Residue-level contacts at the interface:
Residue K1297 in protein 1 contacts residue R54 in protein 2 (closest heavy-atom distance 4.8 Å).

Sequence of protein 1:
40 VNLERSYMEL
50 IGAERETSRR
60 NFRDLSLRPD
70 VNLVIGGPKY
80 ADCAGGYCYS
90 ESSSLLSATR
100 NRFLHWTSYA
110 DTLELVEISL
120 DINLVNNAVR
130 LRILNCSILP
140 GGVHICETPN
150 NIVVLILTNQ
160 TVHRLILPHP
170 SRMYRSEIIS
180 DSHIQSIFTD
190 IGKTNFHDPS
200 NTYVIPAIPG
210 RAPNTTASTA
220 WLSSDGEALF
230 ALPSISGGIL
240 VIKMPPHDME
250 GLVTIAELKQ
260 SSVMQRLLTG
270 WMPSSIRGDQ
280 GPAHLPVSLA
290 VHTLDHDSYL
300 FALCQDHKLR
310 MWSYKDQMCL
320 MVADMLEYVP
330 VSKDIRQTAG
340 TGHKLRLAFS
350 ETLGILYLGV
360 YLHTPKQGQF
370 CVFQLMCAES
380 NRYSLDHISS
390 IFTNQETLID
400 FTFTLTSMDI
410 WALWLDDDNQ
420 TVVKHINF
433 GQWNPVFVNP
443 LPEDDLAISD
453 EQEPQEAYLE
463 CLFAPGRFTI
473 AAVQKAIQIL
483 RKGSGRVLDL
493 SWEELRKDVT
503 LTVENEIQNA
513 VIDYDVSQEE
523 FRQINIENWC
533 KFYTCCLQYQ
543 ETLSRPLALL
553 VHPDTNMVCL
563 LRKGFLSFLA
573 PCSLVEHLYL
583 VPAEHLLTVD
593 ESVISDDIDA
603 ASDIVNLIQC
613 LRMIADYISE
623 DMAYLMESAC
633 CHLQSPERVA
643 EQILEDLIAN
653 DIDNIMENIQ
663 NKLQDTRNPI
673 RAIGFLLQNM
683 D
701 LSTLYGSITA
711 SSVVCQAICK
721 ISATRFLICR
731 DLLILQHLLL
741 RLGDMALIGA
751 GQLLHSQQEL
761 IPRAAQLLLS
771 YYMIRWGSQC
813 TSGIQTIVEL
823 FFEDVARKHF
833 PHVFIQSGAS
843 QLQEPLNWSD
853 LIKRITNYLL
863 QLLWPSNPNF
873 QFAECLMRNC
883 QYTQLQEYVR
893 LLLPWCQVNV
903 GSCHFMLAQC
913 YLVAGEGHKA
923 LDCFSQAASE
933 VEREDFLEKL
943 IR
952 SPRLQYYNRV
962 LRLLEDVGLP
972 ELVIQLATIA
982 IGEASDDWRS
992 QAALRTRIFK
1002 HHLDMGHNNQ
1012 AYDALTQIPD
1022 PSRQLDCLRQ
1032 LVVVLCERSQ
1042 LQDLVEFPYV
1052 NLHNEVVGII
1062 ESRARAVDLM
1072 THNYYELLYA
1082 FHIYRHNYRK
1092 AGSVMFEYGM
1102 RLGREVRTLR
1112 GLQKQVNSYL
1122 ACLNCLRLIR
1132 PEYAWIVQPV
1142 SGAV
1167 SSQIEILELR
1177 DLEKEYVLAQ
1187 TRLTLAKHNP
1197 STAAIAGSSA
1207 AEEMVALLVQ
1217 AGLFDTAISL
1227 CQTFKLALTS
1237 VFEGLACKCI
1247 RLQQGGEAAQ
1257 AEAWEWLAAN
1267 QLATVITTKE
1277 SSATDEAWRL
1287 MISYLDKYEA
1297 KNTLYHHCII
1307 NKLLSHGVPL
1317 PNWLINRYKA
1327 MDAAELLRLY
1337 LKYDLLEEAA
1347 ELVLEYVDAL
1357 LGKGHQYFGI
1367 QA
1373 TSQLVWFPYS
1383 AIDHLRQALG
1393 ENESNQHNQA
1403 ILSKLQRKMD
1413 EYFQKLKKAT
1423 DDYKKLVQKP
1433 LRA

These two protein chains interact to form a complex.

Sequence of protein 2:
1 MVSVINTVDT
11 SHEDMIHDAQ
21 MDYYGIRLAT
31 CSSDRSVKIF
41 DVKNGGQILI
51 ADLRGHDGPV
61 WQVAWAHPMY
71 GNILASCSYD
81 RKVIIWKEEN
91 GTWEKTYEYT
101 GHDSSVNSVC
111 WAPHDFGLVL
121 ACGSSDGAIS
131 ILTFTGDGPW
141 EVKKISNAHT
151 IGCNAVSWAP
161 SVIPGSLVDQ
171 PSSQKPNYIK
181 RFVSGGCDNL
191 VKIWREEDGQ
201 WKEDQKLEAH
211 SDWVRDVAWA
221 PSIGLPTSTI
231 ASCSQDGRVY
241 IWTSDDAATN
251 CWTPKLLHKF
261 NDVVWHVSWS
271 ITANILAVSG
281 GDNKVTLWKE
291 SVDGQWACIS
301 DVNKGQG